Sequence of protein 1:
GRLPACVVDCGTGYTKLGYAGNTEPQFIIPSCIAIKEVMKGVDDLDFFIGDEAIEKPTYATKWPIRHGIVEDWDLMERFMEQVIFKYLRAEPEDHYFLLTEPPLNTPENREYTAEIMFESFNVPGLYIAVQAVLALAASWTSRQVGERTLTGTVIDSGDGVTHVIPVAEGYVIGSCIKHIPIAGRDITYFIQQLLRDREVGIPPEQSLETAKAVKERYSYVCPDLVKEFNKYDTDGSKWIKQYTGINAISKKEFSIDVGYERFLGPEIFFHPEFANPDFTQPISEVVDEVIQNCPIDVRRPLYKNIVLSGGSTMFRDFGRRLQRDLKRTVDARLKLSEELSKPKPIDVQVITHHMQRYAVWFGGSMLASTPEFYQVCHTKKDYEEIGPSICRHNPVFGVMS

Residue-level contacts at the interface:
Residue F98 in protein 1 interacts with residue Y253 in protein 2 (closest heavy-atom distance 3.4 Å).
Residue F29 in protein 1 is in contact with residue E13 in protein 2 (closest heavy-atom distance 3.6 Å).
Residue Q28 in protein 1 contacts residue I10 in protein 2 (closest heavy-atom distance 3.7 Å).
Residue Y21 in protein 1 is in contact with residue F35 in protein 2 (closest heavy-atom distance 3.5 Å).
Residue N135 in protein 1 interacts with residue K259 in protein 2 (closest heavy-atom distance 2.8 Å).
Residue K99 in protein 1 interacts with residue R9 in protein 2 (closest heavy-atom distance 3.6 Å).
Residue R4 in protein 1 is in contact with residue S60 in protein 2 (closest heavy-atom distance 2.8 Å).
Residue R4 in protein 1 interacts with residue G40 in protein 2 (closest heavy-atom distance 3.0 Å).
Residue N24 in protein 1 is in contact with residue E32 in protein 2 (closest heavy-atom distance 3.8 Å).
Residue L58 in protein 1 interacts with residue C257 in protein 2 (closest heavy-atom distance 3.9 Å).
Residue S133 in protein 1 is in contact with residue K259 in protein 2 (closest heavy-atom distance 3.6 Å).
Residue N135 in protein 1 is in contact with residue D174 in protein 2 (closest heavy-atom distance 2.9 Å).
Residue E90 in protein 1 contacts residue A260 in protein 2 (closest heavy-atom distance 3.4 Å).
Residue Y21 in protein 1 is in contact with residue A36 in protein 2 (closest heavy-atom distance 3.6 Å).
Residue V55 in protein 1 is in contact with residue I2 in protein 2 (closest heavy-atom distance 3.8 Å).
Residue R102 in protein 1 contacts residue F38 in protein 2 (closest heavy-atom distance 3.3 Å).
Residue L101 in protein 1 interacts with residue A36 in protein 2 (closest heavy-atom distance 3.9 Å).
Residue E106 in protein 1 is in contact with residue K256 in protein 2 (closest heavy-atom distance 3.0 Å).
Residue S133 in protein 1 contacts residue K256 in protein 2 (closest heavy-atom distance 3.3 Å).
Residue P6 in protein 1 contacts residue L42 in protein 2 (closest heavy-atom distance 3.9 Å).
Residue S133 in protein 1 is in contact with residue A260 in protein 2 (closest heavy-atom distance 3.8 Å).
Residue E132 in protein 1 interacts with residue K259 in protein 2 (closest heavy-atom distance 3.2 Å).
Residue E104 in protein 1 contacts residue F38 in protein 2 (closest heavy-atom distance 3.7 Å).
Residue H108 in protein 1 is in contact with residue A36 in protein 2 (closest heavy-atom distance 3.7 Å).
Residue A103 in protein 1 contacts residue F38 in protein 2 (closest heavy-atom distance 3.5 Å).
Residue R4 in protein 1 interacts with residue K62 in protein 2 (closest heavy-atom distance 3.8 Å).
Residue E65 in protein 1 is in contact with residue R9 in protein 2 (closest heavy-atom distance 3.7 Å).
Residue I129 in protein 1 is in contact with residue R267 in protein 2 (closest heavy-atom distance 3.8 Å).
Residue R91 in protein 1 interacts with residue T264 in protein 2 (closest heavy-atom distance 3.7 Å).
Residue E104 in protein 1 interacts with residue R147 in protein 2 (closest heavy-atom distance 3.8 Å).
Residue D57 in protein 1 contacts residue Y261 in protein 2 (closest heavy-atom distance 3.9 Å).
Residue L58 in protein 1 is in contact with residue H254 in protein 2 (closest heavy-atom distance 3.7 Å).
Residue Y21 in protein 1 contacts residue T34 in protein 2 (closest heavy-atom distance 3.7 Å).
Residue D107 in protein 1 is in contact with residue R147 in protein 2 (closest heavy-atom distance 2.8 Å).
Residue F134 in protein 1 contacts residue K256 in protein 2 (closest heavy-atom distance 3.5 Å).
Residue R102 in protein 1 is in contact with residue V6 in protein 2 (closest heavy-atom distance 3.7 Å).
Residue D87 in protein 1 interacts with residue R267 in protein 2 (closest heavy-atom distance 2.9 Å).
Residue R102 in protein 1 contacts residue E5 in protein 2 (closest heavy-atom distance 2.8 Å).
Residue R102 in protein 1 is in contact with residue D37 in protein 2 (closest heavy-atom distance 3.0 Å).
Residue Q28 in protein 1 is in contact with residue V33 in protein 2 (closest heavy-atom distance 3.8 Å).
Residue E90 in protein 1 contacts residue H263 in protein 2 (closest heavy-atom distance 2.8 Å).
Residue F29 in protein 1 interacts with residue I10 in protein 2 (closest heavy-atom distance 3.7 Å).
Residue R102 in protein 1 interacts with residue N7 in protein 2 (closest heavy-atom distance 3.5 Å).
Residue L5 in protein 1 contacts residue V41 in protein 2 (closest heavy-atom distance 3.7 Å).
Residue N24 in protein 1 contacts residue T34 in protein 2 (closest heavy-atom distance 2.8 Å).
Residue L58 in protein 1 is in contact with residue M1 in protein 2 (closest heavy-atom distance 2.9 Å).
Residue E90 in protein 1 is in contact with residue R267 in protein 2 (closest heavy-atom distance 3.0 Å).
Residue E94 in protein 1 interacts with residue A260 in protein 2 (closest heavy-atom distance 3.2 Å).
Residue E104 in protein 1 interacts with residue R248 in protein 2 (closest heavy-atom distance 2.9 Å).
Residue N24 in protein 1 interacts with residue V33 in protein 2 (closest heavy-atom distance 3.5 Å).
Residue E94 in protein 1 contacts residue C257 in protein 2 (closest heavy-atom distance 3.6 Å).
Residue D87 in protein 1 contacts residue T264 in protein 2 (closest heavy-atom distance 3.2 Å).
Residue S133 in protein 1 contacts residue H263 in protein 2 (closest heavy-atom distance 3.1 Å).
Residue R4 in protein 1 interacts with residue L42 in protein 2 (closest heavy-atom distance 3.8 Å).
Residue W86 in protein 1 interacts with residue R267 in protein 2 (closest heavy-atom distance 3.5 Å).
Residue F98 in protein 1 interacts with residue K256 in protein 2 (closest heavy-atom distance 3.9 Å).
Residue R102 in protein 1 interacts with residue N8 in protein 2 (closest heavy-atom distance 3.5 Å).
Residue K99 in protein 1 contacts residue E5 in protein 2 (closest heavy-atom distance 3.6 Å).
Residue M52 in protein 1 is in contact with residue Y261 in protein 2 (closest heavy-atom distance 3.8 Å).
Residue F98 in protein 1 contacts residue F38 in protein 2 (closest heavy-atom distance 3.7 Å).

The following describes two proteins that form a bound complex.

Sequence of protein 2:
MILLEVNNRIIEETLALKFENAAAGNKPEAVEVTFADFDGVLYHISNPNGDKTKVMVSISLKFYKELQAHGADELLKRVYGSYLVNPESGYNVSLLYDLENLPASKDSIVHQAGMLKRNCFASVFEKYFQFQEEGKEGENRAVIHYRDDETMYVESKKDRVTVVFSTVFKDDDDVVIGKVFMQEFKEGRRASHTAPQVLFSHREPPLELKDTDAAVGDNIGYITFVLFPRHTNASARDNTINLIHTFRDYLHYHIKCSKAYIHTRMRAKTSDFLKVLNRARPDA